The following describes two proteins that form a bound complex.

Residue-level contacts at the interface:
Residue K892 in chain B contacts residue D209 in chain A (closest heavy-atom distance 3.6 Å).
Residue R391 in chain B is in contact with residue S211 in chain A (closest heavy-atom distance 2.7 Å).
Residue K890 in chain B interacts with residue N189 in chain A (closest heavy-atom distance 2.8 Å).
Residue T401 in chain B contacts residue L223 in chain A (closest heavy-atom distance 3.6 Å).
Residue S395 in chain B interacts with residue V214 in chain A (closest heavy-atom distance 3.5 Å).
Residue Y489 in chain B contacts residue V153 in chain A (closest heavy-atom distance 3.3 Å).
Residue K487 in chain B interacts with residue S156 in chain A (closest heavy-atom distance 2.9 Å).
Residue F488 in chain B interacts with residue L186 in chain A (closest heavy-atom distance 3.5 Å).
Residue Y393 in chain B interacts with residue L227 in chain A (closest heavy-atom distance 3.7 Å).
Residue L490 in chain B contacts residue L152 in chain A (closest heavy-atom distance 3.7 Å).
Residue R807 in chain B contacts residue R163 in chain A (closest heavy-atom distance 3.4 Å).
Residue K890 in chain B is in contact with residue D190 in chain A (closest heavy-atom distance 2.8 Å).
Residue G893 in chain B is in contact with residue D209 in chain A (closest heavy-atom distance 2.9 Å).
Residue L874 in chain B interacts with residue S211 in chain A (closest heavy-atom distance 3.5 Å).
Residue R391 in chain B contacts residue D212 in chain A (closest heavy-atom distance 3.1 Å).
Residue Y808 in chain B is in contact with residue R163 in chain A (closest heavy-atom distance 2.7 Å).
Residue R745 in chain B interacts with residue S156 in chain A (closest heavy-atom distance 3.3 Å).
Residue N398 in chain B interacts with residue N217 in chain A (closest heavy-atom distance 2.9 Å).
Residue Y808 in chain B contacts residue G165 in chain A (closest heavy-atom distance 3.0 Å).
Residue E747 in chain B contacts residue S156 in chain A (closest heavy-atom distance 3.4 Å).
Residue N398 in chain B contacts residue L216 in chain A (closest heavy-atom distance 3.6 Å).
Residue E747 in chain B contacts residue A169 in chain A (closest heavy-atom distance 3.3 Å).
Residue N484 in chain B contacts residue P159 in chain A (closest heavy-atom distance 3.1 Å).
Residue R391 in chain B interacts with residue V214 in chain A (closest heavy-atom distance 3.6 Å).
Residue L874 in chain B contacts residue D212 in chain A (closest heavy-atom distance 3.5 Å).
Residue Y881 in chain B interacts with residue D209 in chain A (closest heavy-atom distance 2.7 Å).
Residue N398 in chain B contacts residue S220 in chain A (closest heavy-atom distance 3.4 Å).
Residue E801 in chain B interacts with residue R163 in chain A (closest heavy-atom distance 2.8 Å).
Residue K487 in chain B interacts with residue A155 in chain A (closest heavy-atom distance 3.4 Å).
Residue I434 in chain B interacts with residue T219 in chain A (closest heavy-atom distance 3.6 Å).
Residue I481 in chain B contacts residue N189 in chain A (closest heavy-atom distance 3.5 Å).
Residue S492 in chain B contacts residue H150 in chain A (closest heavy-atom distance 2.8 Å).
Residue R391 in chain B interacts with residue D209 in chain A (closest heavy-atom distance 2.9 Å).
Residue K445 in chain B is in contact with residue L227 in chain A (closest heavy-atom distance 3.1 Å).
Residue K442 in chain B interacts with residue L226 in chain A (closest heavy-atom distance 3.2 Å).
Residue L491 in chain B contacts residue L152 in chain A (closest heavy-atom distance 3.0 Å).
Residue N398 in chain B interacts with residue S215 in chain A (closest heavy-atom distance 3.5 Å).
Residue F488 in chain B contacts residue I181 in chain A (closest heavy-atom distance 3.4 Å).
Residue T401 in chain B is in contact with residue N217 in chain A (closest heavy-atom distance 3.5 Å).
Residue T486 in chain B interacts with residue T188 in chain A (closest heavy-atom distance 3.2 Å).
Residue T486 in chain B contacts residue R167 in chain A (closest heavy-atom distance 3.3 Å).
Residue Y881 in chain B contacts residue T210 in chain A (closest heavy-atom distance 3.6 Å).
Residue T401 in chain B interacts with residue S220 in chain A (closest heavy-atom distance 3.5 Å).
Residue Y489 in chain B interacts with residue V154 in chain A (closest heavy-atom distance 2.8 Å).
Residue S438 in chain B contacts residue L226 in chain A (closest heavy-atom distance 3.4 Å).
Residue T486 in chain B is in contact with residue M187 in chain A (closest heavy-atom distance 2.8 Å).
Residue N484 in chain B interacts with residue R163 in chain A (closest heavy-atom distance 2.9 Å).
Residue Y870 in chain B is in contact with residue D212 in chain A (closest heavy-atom distance 2.7 Å).
Residue F488 in chain B contacts residue R197 in chain A (closest heavy-atom distance 2.8 Å).
Residue F488 in chain B is in contact with residue A155 in chain A (closest heavy-atom distance 3.7 Å).
Residue H775 in chain B interacts with residue I166 in chain A (closest heavy-atom distance 3.5 Å).
Residue N394 in chain B interacts with residue V214 in chain A (closest heavy-atom distance 3.0 Å).
Residue M810 in chain B contacts residue A157 in chain A (closest heavy-atom distance 3.7 Å).
Residue F488 in chain B interacts with residue V154 in chain A (closest heavy-atom distance 3.5 Å).
Residue L397 in chain B interacts with residue S220 in chain A (closest heavy-atom distance 3.3 Å).
Residue P774 in chain B contacts residue I166 in chain A (closest heavy-atom distance 3.4 Å).
Residue N405 in chain B interacts with residue T219 in chain A (closest heavy-atom distance 3.5 Å).
Residue N394 in chain B interacts with residue L216 in chain A (closest heavy-atom distance 3.7 Å).
Residue E485 in chain B contacts residue N189 in chain A (closest heavy-atom distance 2.9 Å).
Residue A885 in chain B contacts residue R197 in chain A (closest heavy-atom distance 3.2 Å).

Sequence of chain A:
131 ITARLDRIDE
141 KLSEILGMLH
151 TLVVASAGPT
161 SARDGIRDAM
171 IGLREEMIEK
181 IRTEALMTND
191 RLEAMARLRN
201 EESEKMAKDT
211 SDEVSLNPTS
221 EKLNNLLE

Sequence of chain B:
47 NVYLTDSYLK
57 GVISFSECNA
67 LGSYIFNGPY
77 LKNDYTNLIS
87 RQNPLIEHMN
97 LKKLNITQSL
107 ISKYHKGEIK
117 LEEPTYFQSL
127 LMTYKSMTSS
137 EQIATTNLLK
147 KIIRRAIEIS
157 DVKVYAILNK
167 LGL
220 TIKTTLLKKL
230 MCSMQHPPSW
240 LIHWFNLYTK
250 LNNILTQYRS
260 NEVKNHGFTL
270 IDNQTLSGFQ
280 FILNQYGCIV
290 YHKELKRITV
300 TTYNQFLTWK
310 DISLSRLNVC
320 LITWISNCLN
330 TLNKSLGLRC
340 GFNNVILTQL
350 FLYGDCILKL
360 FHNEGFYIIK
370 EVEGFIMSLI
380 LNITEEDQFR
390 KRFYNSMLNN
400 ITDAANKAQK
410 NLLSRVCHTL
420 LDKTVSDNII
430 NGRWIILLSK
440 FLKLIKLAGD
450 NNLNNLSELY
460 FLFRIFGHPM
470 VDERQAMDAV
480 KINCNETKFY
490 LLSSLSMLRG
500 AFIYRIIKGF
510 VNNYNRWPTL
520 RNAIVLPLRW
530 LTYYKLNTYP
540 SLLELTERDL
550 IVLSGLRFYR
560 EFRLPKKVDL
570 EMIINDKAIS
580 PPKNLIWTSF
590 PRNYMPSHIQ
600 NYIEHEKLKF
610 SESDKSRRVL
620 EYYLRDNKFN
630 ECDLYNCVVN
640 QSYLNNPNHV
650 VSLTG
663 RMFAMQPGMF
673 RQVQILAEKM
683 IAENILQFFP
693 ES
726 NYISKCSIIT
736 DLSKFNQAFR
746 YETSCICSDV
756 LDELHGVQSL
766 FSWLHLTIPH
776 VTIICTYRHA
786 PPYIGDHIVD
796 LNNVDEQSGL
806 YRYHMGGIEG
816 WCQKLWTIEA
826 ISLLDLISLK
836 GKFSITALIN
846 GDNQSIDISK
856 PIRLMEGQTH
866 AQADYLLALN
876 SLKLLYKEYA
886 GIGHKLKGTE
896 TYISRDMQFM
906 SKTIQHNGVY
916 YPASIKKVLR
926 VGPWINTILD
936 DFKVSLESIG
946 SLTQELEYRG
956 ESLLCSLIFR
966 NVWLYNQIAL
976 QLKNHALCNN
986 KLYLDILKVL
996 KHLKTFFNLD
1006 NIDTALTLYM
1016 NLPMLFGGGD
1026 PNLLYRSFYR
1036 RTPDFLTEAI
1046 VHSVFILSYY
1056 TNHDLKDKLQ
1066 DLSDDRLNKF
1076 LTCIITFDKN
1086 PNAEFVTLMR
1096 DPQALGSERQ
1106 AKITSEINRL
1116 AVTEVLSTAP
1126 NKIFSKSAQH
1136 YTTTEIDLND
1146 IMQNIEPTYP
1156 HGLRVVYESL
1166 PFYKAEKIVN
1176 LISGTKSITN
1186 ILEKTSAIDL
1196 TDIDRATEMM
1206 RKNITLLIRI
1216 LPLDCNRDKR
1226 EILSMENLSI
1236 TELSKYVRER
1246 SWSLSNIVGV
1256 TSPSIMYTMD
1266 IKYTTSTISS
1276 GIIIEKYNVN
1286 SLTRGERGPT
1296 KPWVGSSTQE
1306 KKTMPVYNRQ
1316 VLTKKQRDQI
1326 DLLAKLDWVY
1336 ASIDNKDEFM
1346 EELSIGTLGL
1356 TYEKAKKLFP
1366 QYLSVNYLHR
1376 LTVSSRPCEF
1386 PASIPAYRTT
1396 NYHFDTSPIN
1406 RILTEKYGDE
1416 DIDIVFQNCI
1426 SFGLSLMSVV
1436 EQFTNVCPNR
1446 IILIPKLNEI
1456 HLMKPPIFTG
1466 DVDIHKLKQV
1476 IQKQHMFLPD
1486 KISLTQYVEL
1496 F